Contacts between the two chains:
Residue P229 in protein 2 interacts with residue D19 in protein 1 (closest heavy-atom distance 3.2 Å).
Residue Y233 in protein 2 contacts residue G83 in protein 1 (closest heavy-atom distance 3.5 Å).
Residue V44 in protein 2 is in contact with residue T67 in protein 1 (closest heavy-atom distance 3.2 Å).
Residue E41 in protein 2 interacts with residue R63 in protein 1 (closest heavy-atom distance 2.9 Å).
Residue Y55 in protein 2 interacts with residue I78 in protein 1 (closest heavy-atom distance 3.7 Å).
Residue S227 in protein 2 contacts residue Q18 in protein 1 (closest heavy-atom distance 3.6 Å).
Residue H183 in protein 2 contacts residue L25 in protein 1 (closest heavy-atom distance 3.6 Å).
Residue S227 in protein 2 interacts with residue G17 in protein 1 (closest heavy-atom distance 3.6 Å).
Residue Y201 in protein 2 contacts residue E70 in protein 1 (closest heavy-atom distance 3.0 Å).
Residue K51 in protein 2 is in contact with residue A71 in protein 1 (closest heavy-atom distance 3.2 Å).
Residue Y55 in protein 2 contacts residue Q85 in protein 1 (closest heavy-atom distance 3.7 Å).
Residue D215 in protein 2 contacts residue Q18 in protein 1 (closest heavy-atom distance 3.5 Å).
Residue P229 in protein 2 contacts residue L81 in protein 1 (closest heavy-atom distance 3.5 Å).
Residue P225 in protein 2 interacts with residue G17 in protein 1 (closest heavy-atom distance 3.8 Å).
Residue Y55 in protein 2 interacts with residue K86 in protein 1 (closest heavy-atom distance 3.3 Å).
Residue T228 in protein 2 interacts with residue D19 in protein 1 (closest heavy-atom distance 3.7 Å).
Residue M205 in protein 2 is in contact with residue R63 in protein 1 (closest heavy-atom distance 3.8 Å).
Residue F188 in protein 2 contacts residue E43 in protein 1 (closest heavy-atom distance 2.9 Å).
Residue D215 in protein 2 contacts residue G17 in protein 1 (closest heavy-atom distance 3.6 Å).
Residue F188 in protein 2 contacts residue R47 in protein 1 (closest heavy-atom distance 3.4 Å).
Residue F188 in protein 2 interacts with residue C58 in protein 1 (closest heavy-atom distance 3.7 Å).
Residue M205 in protein 2 interacts with residue M59 in protein 1 (closest heavy-atom distance 3.6 Å).
Residue E42 in protein 2 is in contact with residue M59 in protein 1 (closest heavy-atom distance 3.1 Å).
Residue Y176 in protein 2 is in contact with residue Q74 in protein 1 (closest heavy-atom distance 3.4 Å).
Residue Q230 in protein 2 contacts residue L81 in protein 1 (closest heavy-atom distance 3.8 Å).
Residue I31 in protein 2 contacts residue R63 in protein 1 (closest heavy-atom distance 3.6 Å).
Residue H204 in protein 2 interacts with residue M59 in protein 1 (closest heavy-atom distance 3.8 Å).
Residue Q230 in protein 2 interacts with residue V82 in protein 1 (closest heavy-atom distance 3.4 Å).
Residue H183 in protein 2 interacts with residue K21 in protein 1 (closest heavy-atom distance 3.5 Å).
Residue P187 in protein 2 is in contact with residue E43 in protein 1 (closest heavy-atom distance 3.7 Å).
Residue Y233 in protein 2 interacts with residue L81 in protein 1 (closest heavy-atom distance 3.6 Å).
Residue H53 in protein 2 is in contact with residue P75 in protein 1 (closest heavy-atom distance 3.3 Å).
Residue V47 in protein 2 contacts residue E70 in protein 1 (closest heavy-atom distance 3.5 Å).
Residue V44 in protein 2 contacts residue V66 in protein 1 (closest heavy-atom distance 3.8 Å).
Residue F198 in protein 2 contacts residue L62 in protein 1 (closest heavy-atom distance 3.9 Å).
Residue N177 in protein 2 contacts residue Q74 in protein 1 (closest heavy-atom distance 2.6 Å).
Residue D215 in protein 2 contacts residue D19 in protein 1 (closest heavy-atom distance 3.3 Å).
Residue A226 in protein 2 is in contact with residue G17 in protein 1 (closest heavy-atom distance 3.7 Å).
Residue E42 in protein 2 interacts with residue Y60 in protein 1 (closest heavy-atom distance 2.7 Å).
Residue Y55 in protein 2 interacts with residue A84 in protein 1 (closest heavy-atom distance 3.1 Å).
Residue G32 in protein 2 interacts with residue R63 in protein 1 (closest heavy-atom distance 3.3 Å).
Residue Y176 in protein 2 interacts with residue I78 in protein 1 (closest heavy-atom distance 3.5 Å).
Residue Y233 in protein 2 is in contact with residue A84 in protein 1 (closest heavy-atom distance 3.4 Å).
Residue P225 in protein 2 is in contact with residue Q15 in protein 1 (closest heavy-atom distance 3.4 Å).
Residue G181 in protein 2 contacts residue K21 in protein 1 (closest heavy-atom distance 3.9 Å).
Residue N54 in protein 2 is in contact with residue I78 in protein 1 (closest heavy-atom distance 3.6 Å).
Residue L43 in protein 2 is in contact with residue R63 in protein 1 (closest heavy-atom distance 3.3 Å).
Residue R72 in protein 2 is in contact with residue V82 in protein 1 (closest heavy-atom distance 3.4 Å).
Residue V47 in protein 2 interacts with residue T67 in protein 1 (closest heavy-atom distance 3.8 Å).
Residue N54 in protein 2 contacts residue Q74 in protein 1 (closest heavy-atom distance 3.7 Å).
Residue P57 in protein 2 contacts residue G83 in protein 1 (closest heavy-atom distance 3.6 Å).
Residue T180 in protein 2 contacts residue Q74 in protein 1 (closest heavy-atom distance 3.4 Å).
Residue P187 in protein 2 contacts residue L62 in protein 1 (closest heavy-atom distance 3.6 Å).
Residue P229 in protein 2 contacts residue I77 in protein 1 (closest heavy-atom distance 3.7 Å).
Residue T224 in protein 2 interacts with residue V82 in protein 1 (closest heavy-atom distance 3.9 Å).
Residue Y233 in protein 2 interacts with residue V82 in protein 1 (closest heavy-atom distance 3.9 Å).
Residue Y233 in protein 2 interacts with residue I78 in protein 1 (closest heavy-atom distance 3.6 Å).
Residue E41 in protein 2 contacts residue Y60 in protein 1 (closest heavy-atom distance 3.3 Å).
Residue N54 in protein 2 is in contact with residue P75 in protein 1 (closest heavy-atom distance 3.3 Å).
Residue F184 in protein 2 contacts residue E70 in protein 1 (closest heavy-atom distance 2.9 Å).

Sequence of protein 2:
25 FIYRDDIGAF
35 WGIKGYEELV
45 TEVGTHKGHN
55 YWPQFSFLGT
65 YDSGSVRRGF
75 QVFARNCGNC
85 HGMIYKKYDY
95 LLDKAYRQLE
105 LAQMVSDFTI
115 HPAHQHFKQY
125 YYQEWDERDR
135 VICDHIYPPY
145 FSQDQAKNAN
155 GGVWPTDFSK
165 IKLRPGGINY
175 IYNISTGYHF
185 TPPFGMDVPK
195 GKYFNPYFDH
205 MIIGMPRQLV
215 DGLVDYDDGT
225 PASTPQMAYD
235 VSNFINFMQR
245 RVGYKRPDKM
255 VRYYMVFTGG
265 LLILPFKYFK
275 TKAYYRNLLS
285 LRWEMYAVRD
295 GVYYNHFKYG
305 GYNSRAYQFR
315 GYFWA

This data describes a binding interaction between two proteins.

Sequence of protein 1:
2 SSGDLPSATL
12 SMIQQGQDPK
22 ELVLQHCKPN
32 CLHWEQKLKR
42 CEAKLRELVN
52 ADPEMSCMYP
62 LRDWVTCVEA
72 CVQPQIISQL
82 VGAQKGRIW